Residue-level contacts at the interface:
Residue M331 in protein 2 is in contact with residue I42 in protein 1 (closest heavy-atom distance 3.3 Å).
Residue Q335 in protein 2 is in contact with residue S48 in protein 1 (closest heavy-atom distance 4.7 Å).
Residue L277 in protein 2 interacts with residue L39 in protein 1 (closest heavy-atom distance 4.0 Å).
Residue F358 in protein 2 is in contact with residue N6 in protein 1 (closest heavy-atom distance 3.8 Å).
Residue L345 in protein 2 is in contact with residue V11 in protein 1 (closest heavy-atom distance 4.1 Å).
Residue T299 in protein 2 is in contact with residue L39 in protein 1 (closest heavy-atom distance 3.6 Å).
Residue F358 in protein 2 interacts with residue N7 in protein 1 (closest heavy-atom distance 3.9 Å).
Residue Y290 in protein 2 interacts with residue I44 in protein 1 (closest heavy-atom distance 3.6 Å).
Residue N337 in protein 2 contacts residue S48 in protein 1 (closest heavy-atom distance 4.0 Å).
Residue M331 in protein 2 interacts with residue V41 in protein 1 (closest heavy-atom distance 2.9 Å).
Residue N332 in protein 2 contacts residue T43 in protein 1 (closest heavy-atom distance 2.9 Å).
Residue I333 in protein 2 contacts residue I44 in protein 1 (closest heavy-atom distance 3.2 Å).
Residue L277 in protein 2 contacts residue P40 in protein 1 (closest heavy-atom distance 4.1 Å).
Residue P346 in protein 2 interacts with residue P12 in protein 1 (closest heavy-atom distance 3.7 Å).
Residue P302 in protein 2 interacts with residue I42 in protein 1 (closest heavy-atom distance 3.9 Å).
Residue F301 in protein 2 interacts with residue I42 in protein 1 (closest heavy-atom distance 4.0 Å).
Residue L345 in protein 2 interacts with residue P12 in protein 1 (closest heavy-atom distance 4.7 Å).
Residue I333 in protein 2 interacts with residue T43 in protein 1 (closest heavy-atom distance 2.8 Å).
Residue W354 in protein 2 contacts residue L9 in protein 1 (closest heavy-atom distance 3.6 Å).
Residue N329 in protein 2 contacts residue L39 in protein 1 (closest heavy-atom distance 4.0 Å).
Residue M331 in protein 2 is in contact with residue T43 in protein 1 (closest heavy-atom distance 2.9 Å).
Residue Q335 in protein 2 contacts residue I44 in protein 1 (closest heavy-atom distance 3.9 Å).
Residue S355 in protein 2 is in contact with residue L9 in protein 1 (closest heavy-atom distance 3.8 Å).
Residue W354 in protein 2 is in contact with residue P12 in protein 1 (closest heavy-atom distance 3.5 Å).
Residue M331 in protein 2 interacts with residue P40 in protein 1 (closest heavy-atom distance 4.6 Å).
Residue M292 in protein 2 interacts with residue I42 in protein 1 (closest heavy-atom distance 3.6 Å).
Residue F301 in protein 2 interacts with residue P40 in protein 1 (closest heavy-atom distance 3.6 Å).
Residue P346 in protein 2 contacts residue A13 in protein 1 (closest heavy-atom distance 4.4 Å).
Residue N329 in protein 2 interacts with residue V41 in protein 1 (closest heavy-atom distance 3.6 Å).
Residue F301 in protein 2 contacts residue L39 in protein 1 (closest heavy-atom distance 4.2 Å).
Residue V330 in protein 2 is in contact with residue T43 in protein 1 (closest heavy-atom distance 3.8 Å).
Residue V330 in protein 2 interacts with residue P40 in protein 1 (closest heavy-atom distance 4.5 Å).
Residue K362 in protein 2 interacts with residue N7 in protein 1 (closest heavy-atom distance 4.2 Å).
Residue V330 in protein 2 contacts residue V41 in protein 1 (closest heavy-atom distance 3.6 Å).
Residue F358 in protein 2 interacts with residue Y8 in protein 1 (closest heavy-atom distance 3.7 Å).
Residue K362 in protein 2 contacts residue N6 in protein 1 (closest heavy-atom distance 2.4 Å).
Residue W354 in protein 2 contacts residue T10 in protein 1 (closest heavy-atom distance 3.0 Å).
Residue Y326 in protein 2 contacts residue P40 in protein 1 (closest heavy-atom distance 3.9 Å).
Residue P346 in protein 2 interacts with residue V11 in protein 1 (closest heavy-atom distance 3.8 Å).
Residue Q335 in protein 2 interacts with residue D45 in protein 1 (closest heavy-atom distance 3.1 Å).
Residue N332 in protein 2 interacts with residue D45 in protein 1 (closest heavy-atom distance 3.0 Å).
Residue F197 in protein 2 interacts with residue P40 in protein 1 (closest heavy-atom distance 4.9 Å).
Residue N337 in protein 2 is in contact with residue A47 in protein 1 (closest heavy-atom distance 4.0 Å).
Residue N329 in protein 2 is in contact with residue P40 in protein 1 (closest heavy-atom distance 3.3 Å).
Residue Q335 in protein 2 contacts residue A47 in protein 1 (closest heavy-atom distance 3.6 Å).
Residue I333 in protein 2 interacts with residue D45 in protein 1 (closest heavy-atom distance 2.7 Å).
Residue K320 in protein 2 is in contact with residue A47 in protein 1 (closest heavy-atom distance 4.0 Å).
Residue F358 in protein 2 interacts with residue L9 in protein 1 (closest heavy-atom distance 3.6 Å).
Residue Q335 in protein 2 interacts with residue P46 in protein 1 (closest heavy-atom distance 3.4 Å).
Residue M349 in protein 2 contacts residue P12 in protein 1 (closest heavy-atom distance 4.6 Å).
Residue W354 in protein 2 is in contact with residue V11 in protein 1 (closest heavy-atom distance 4.0 Å).
Residue E361 in protein 2 is in contact with residue N6 in protein 1 (closest heavy-atom distance 2.9 Å).
Residue I333 in protein 2 interacts with residue I42 in protein 1 (closest heavy-atom distance 4.2 Å).
Residue G300 in protein 2 is in contact with residue L39 in protein 1 (closest heavy-atom distance 3.6 Å).
Residue Y343 in protein 2 is in contact with residue V11 in protein 1 (closest heavy-atom distance 3.4 Å).
Residue N329 in protein 2 is in contact with residue D38 in protein 1 (closest heavy-atom distance 2.9 Å).
Residue N332 in protein 2 is in contact with residue I44 in protein 1 (closest heavy-atom distance 4.3 Å).
Residue F336 in protein 2 interacts with residue A47 in protein 1 (closest heavy-atom distance 3.9 Å).
Residue R334 in protein 2 interacts with residue D45 in protein 1 (closest heavy-atom distance 3.7 Å).

Sequence of protein 2:
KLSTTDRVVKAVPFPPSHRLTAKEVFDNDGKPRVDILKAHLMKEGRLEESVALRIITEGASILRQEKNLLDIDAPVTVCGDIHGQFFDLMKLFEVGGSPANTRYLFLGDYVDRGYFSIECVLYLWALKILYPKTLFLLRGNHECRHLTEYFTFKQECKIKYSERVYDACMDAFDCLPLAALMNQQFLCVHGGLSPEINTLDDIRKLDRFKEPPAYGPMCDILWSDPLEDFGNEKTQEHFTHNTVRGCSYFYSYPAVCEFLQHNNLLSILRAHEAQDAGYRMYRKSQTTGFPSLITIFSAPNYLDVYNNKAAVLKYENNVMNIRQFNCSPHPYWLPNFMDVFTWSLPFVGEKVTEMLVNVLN

Sequence of protein 1:
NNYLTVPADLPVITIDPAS

The following describes two proteins that form a bound complex.